Residue-level contacts at the interface:
Residue A13 in protein 2 contacts residue P215 in protein 1 (closest heavy-atom distance 3.2 Å).
Residue R67 in protein 2 interacts with residue P180 in protein 1 (closest heavy-atom distance 3.8 Å).
Residue S78 in protein 2 interacts with residue P154 in protein 1 (closest heavy-atom distance 3.2 Å).
Residue V20 in protein 2 contacts residue D163 in protein 1 (closest heavy-atom distance 3.6 Å).
Residue Y65 in protein 2 contacts residue P179 in protein 1 (closest heavy-atom distance 3.4 Å).
Residue L85 in protein 2 contacts residue P179 in protein 1 (closest heavy-atom distance 3.4 Å).
Residue I17 in protein 2 interacts with residue K167 in protein 1 (closest heavy-atom distance 3.8 Å).
Residue N21 in protein 2 contacts residue K167 in protein 1 (closest heavy-atom distance 3.5 Å).
Residue L85 in protein 2 is in contact with residue T159 in protein 1 (closest heavy-atom distance 4.0 Å).
Residue Y70 in protein 2 interacts with residue E182 in protein 1 (closest heavy-atom distance 3.3 Å).
Residue L39 in protein 2 interacts with residue L156 in protein 1 (closest heavy-atom distance 3.6 Å).
Residue L69 in protein 2 is in contact with residue P155 in protein 1 (closest heavy-atom distance 3.8 Å).
Residue V20 in protein 2 is in contact with residue K167 in protein 1 (closest heavy-atom distance 4.1 Å).
Residue Y65 in protein 2 is in contact with residue P178 in protein 1 (closest heavy-atom distance 3.4 Å).
Residue D23 in protein 2 is in contact with residue Q172 in protein 1 (closest heavy-atom distance 4.1 Å).
Residue T80 in protein 2 interacts with residue E157 in protein 1 (closest heavy-atom distance 2.8 Å).
Residue R15 in protein 2 is in contact with residue P215 in protein 1 (closest heavy-atom distance 2.4 Å).
Residue S78 in protein 2 is in contact with residue D121 in protein 1 (closest heavy-atom distance 3.4 Å).
Residue R15 in protein 2 is in contact with residue L156 in protein 1 (closest heavy-atom distance 2.6 Å).
Residue P77 in protein 2 interacts with residue N184 in protein 1 (closest heavy-atom distance 3.2 Å).
Residue M14 in protein 2 is in contact with residue P215 in protein 1 (closest heavy-atom distance 3.1 Å).
Residue P77 in protein 2 is in contact with residue Y185 in protein 1 (closest heavy-atom distance 3.6 Å).
Residue L69 in protein 2 contacts residue N184 in protein 1 (closest heavy-atom distance 3.5 Å).
Residue T80 in protein 2 is in contact with residue T122 in protein 1 (closest heavy-atom distance 3.7 Å).
Residue P79 in protein 2 interacts with residue T122 in protein 1 (closest heavy-atom distance 3.7 Å).
Residue R15 in protein 2 is in contact with residue I211 in protein 1 (closest heavy-atom distance 1.6 Å).
Residue N21 in protein 2 is in contact with residue L166 in protein 1 (closest heavy-atom distance 3.6 Å).
Residue N21 in protein 2 interacts with residue D163 in protein 1 (closest heavy-atom distance 2.7 Å).
Residue I17 in protein 2 contacts residue Y160 in protein 1 (closest heavy-atom distance 3.9 Å).
Residue S41 in protein 2 is in contact with residue L156 in protein 1 (closest heavy-atom distance 3.8 Å).
Residue M14 in protein 2 is in contact with residue L156 in protein 1 (closest heavy-atom distance 3.8 Å).
Residue Y70 in protein 2 contacts residue Y70 in protein 1 (closest heavy-atom distance 3.5 Å).
Residue Y70 in protein 2 contacts residue N184 in protein 1 (closest heavy-atom distance 2.7 Å).
Residue L39 in protein 2 is in contact with residue T159 in protein 1 (closest heavy-atom distance 3.5 Å).
Residue S78 in protein 2 interacts with residue T122 in protein 1 (closest heavy-atom distance 3.7 Å).
Residue F24 in protein 2 is in contact with residue I162 in protein 1 (closest heavy-atom distance 4.0 Å).
Residue I17 in protein 2 interacts with residue D163 in protein 1 (closest heavy-atom distance 3.0 Å).
Residue S19 in protein 2 contacts residue K167 in protein 1 (closest heavy-atom distance 2.8 Å).
Residue R15 in protein 2 contacts residue E157 in protein 1 (closest heavy-atom distance 3.7 Å).
Residue S68 in protein 2 interacts with residue P180 in protein 1 (closest heavy-atom distance 3.4 Å).
Residue Y65 in protein 2 contacts residue P180 in protein 1 (closest heavy-atom distance 2.9 Å).
Residue P77 in protein 2 interacts with residue T183 in protein 1 (closest heavy-atom distance 4.0 Å).
Residue D23 in protein 2 is in contact with residue L173 in protein 1 (closest heavy-atom distance 3.5 Å).
Residue A81 in protein 2 interacts with residue P155 in protein 1 (closest heavy-atom distance 3.3 Å).
Residue A13 in protein 2 contacts residue L156 in protein 1 (closest heavy-atom distance 3.7 Å).
Residue F24 in protein 2 is in contact with residue L166 in protein 1 (closest heavy-atom distance 3.8 Å).
Residue I40 in protein 2 is in contact with residue L156 in protein 1 (closest heavy-atom distance 3.5 Å).
Residue Y70 in protein 2 interacts with residue S181 in protein 1 (closest heavy-atom distance 3.5 Å).
Residue A71 in protein 2 interacts with residue N184 in protein 1 (closest heavy-atom distance 4.1 Å).
Residue Y70 in protein 2 interacts with residue P180 in protein 1 (closest heavy-atom distance 3.8 Å).
Residue H75 in protein 2 is in contact with residue H75 in protein 1 (closest heavy-atom distance 2.6 Å).
Residue P79 in protein 2 interacts with residue D121 in protein 1 (closest heavy-atom distance 2.7 Å).
Residue E27 in protein 2 is in contact with residue Y176 in protein 1 (closest heavy-atom distance 4.0 Å).
Residue F24 in protein 2 interacts with residue D163 in protein 1 (closest heavy-atom distance 3.5 Å).
Residue A71 in protein 2 contacts residue A71 in protein 1 (closest heavy-atom distance 3.9 Å).
Residue F24 in protein 2 contacts residue T159 in protein 1 (closest heavy-atom distance 2.9 Å).
Residue E27 in protein 2 interacts with residue L173 in protein 1 (closest heavy-atom distance 1.1 Å).
Residue R15 in protein 2 is in contact with residue Y160 in protein 1 (closest heavy-atom distance 3.3 Å).
Residue V16 in protein 2 contacts residue Y160 in protein 1 (closest heavy-atom distance 3.8 Å).
Residue L85 in protein 2 interacts with residue P155 in protein 1 (closest heavy-atom distance 3.4 Å).

Sequence of protein 2:
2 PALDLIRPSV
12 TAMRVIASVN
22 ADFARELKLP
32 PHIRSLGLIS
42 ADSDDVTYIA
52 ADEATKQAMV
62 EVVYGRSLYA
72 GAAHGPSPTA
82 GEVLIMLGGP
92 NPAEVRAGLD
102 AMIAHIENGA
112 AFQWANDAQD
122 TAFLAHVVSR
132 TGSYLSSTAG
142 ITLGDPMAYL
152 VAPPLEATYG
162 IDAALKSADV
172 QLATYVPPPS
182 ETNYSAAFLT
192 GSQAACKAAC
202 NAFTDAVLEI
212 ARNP

Sequence of protein 1:
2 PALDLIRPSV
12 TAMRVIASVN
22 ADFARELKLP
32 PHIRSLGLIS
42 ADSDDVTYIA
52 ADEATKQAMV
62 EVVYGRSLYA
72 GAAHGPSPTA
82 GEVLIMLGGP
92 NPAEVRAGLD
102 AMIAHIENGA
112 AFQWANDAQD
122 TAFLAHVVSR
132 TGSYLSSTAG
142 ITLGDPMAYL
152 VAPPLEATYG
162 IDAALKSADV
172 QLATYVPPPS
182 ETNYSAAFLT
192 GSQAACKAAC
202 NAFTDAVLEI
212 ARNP

These two protein chains interact to form a complex.